Residue-level contacts at the interface:
Residue L49 in protein 2 contacts residue V50 in protein 1 (closest heavy-atom distance 3.8 Å).
Residue V74 in protein 2 contacts residue M78 in protein 1 (closest heavy-atom distance 3.2 Å).
Residue A17 in protein 2 contacts residue N18 in protein 1 (closest heavy-atom distance 3.9 Å).
Residue K28 in protein 2 interacts with residue T24 in protein 1 (closest heavy-atom distance 3.7 Å).
Residue Q6 in protein 2 contacts residue Q11 in protein 1 (closest heavy-atom distance 3.8 Å).
Residue L49 in protein 2 interacts with residue L49 in protein 1 (closest heavy-atom distance 3.7 Å).
Residue L21 in protein 2 contacts residue L21 in protein 1 (closest heavy-atom distance 3.5 Å).
Residue L63 in protein 2 contacts residue L60 in protein 1 (closest heavy-atom distance 3.9 Å).
Residue K28 in protein 2 is in contact with residue L31 in protein 1 (closest heavy-atom distance 3.5 Å).
Residue L31 in protein 2 is in contact with residue E32 in protein 1 (closest heavy-atom distance 3.7 Å).
Residue Q20 in protein 2 is in contact with residue M25 in protein 1 (closest heavy-atom distance 3.7 Å).
Residue M13 in protein 2 contacts residue L14 in protein 1 (closest heavy-atom distance 3.8 Å).
Residue D27 in protein 2 is in contact with residue K28 in protein 1 (closest heavy-atom distance 3.6 Å).
Residue L14 in protein 2 is in contact with residue M13 in protein 1 (closest heavy-atom distance 3.5 Å).
Residue T24 in protein 2 contacts residue M25 in protein 1 (closest heavy-atom distance 3.9 Å).
Residue T24 in protein 2 is in contact with residue L21 in protein 1 (closest heavy-atom distance 3.8 Å).
Residue L14 in protein 2 is in contact with residue L14 in protein 1 (closest heavy-atom distance 3.9 Å).
Residue T3 in protein 2 interacts with residue V7 in protein 1 (closest heavy-atom distance 3.6 Å).
Residue Q11 in protein 2 contacts residue Q6 in protein 1 (closest heavy-atom distance 3.9 Å).
Residue Q77 in protein 2 interacts with residue M78 in protein 1 (closest heavy-atom distance 3.5 Å).
Residue T3 in protein 2 is in contact with residue T3 in protein 1 (closest heavy-atom distance 2.9 Å).
Residue L59 in protein 2 interacts with residue Q64 in protein 1 (closest heavy-atom distance 3.8 Å).
Residue S42 in protein 2 is in contact with residue I46 in protein 1 (closest heavy-atom distance 3.9 Å).
Residue L10 in protein 2 interacts with residue Q11 in protein 1 (closest heavy-atom distance 3.9 Å).
Residue S38 in protein 2 contacts residue S39 in protein 1 (closest heavy-atom distance 3.8 Å).
Residue L81 in protein 2 interacts with residue L81 in protein 1 (closest heavy-atom distance 3.2 Å).
Residue T3 in protein 2 contacts residue R4 in protein 1 (closest heavy-atom distance 3.5 Å).
Residue T24 in protein 2 contacts residue T24 in protein 1 (closest heavy-atom distance 3.5 Å).
Residue L21 in protein 2 is in contact with residue T24 in protein 1 (closest heavy-atom distance 3.8 Å).
Residue V7 in protein 2 contacts residue L10 in protein 1 (closest heavy-atom distance 3.8 Å).
Residue M78 in protein 2 contacts residue M78 in protein 1 (closest heavy-atom distance 3.7 Å).
Residue Q77 in protein 2 is in contact with residue Q75 in protein 1 (closest heavy-atom distance 3.2 Å).
Residue L21 in protein 2 contacts residue Q20 in protein 1 (closest heavy-atom distance 3.3 Å).
Residue R52 in protein 2 contacts residue E57 in protein 1 (closest heavy-atom distance 3.0 Å).
Residue Q6 in protein 2 contacts residue V7 in protein 1 (closest heavy-atom distance 3.8 Å).
Residue I35 in protein 2 interacts with residue I35 in protein 1 (closest heavy-atom distance 3.4 Å).
Residue M78 in protein 2 interacts with residue L81 in protein 1 (closest heavy-atom distance 4.0 Å).
Residue M82 in protein 2 interacts with residue L81 in protein 1 (closest heavy-atom distance 3.5 Å).
Residue T24 in protein 2 contacts residue K28 in protein 1 (closest heavy-atom distance 3.8 Å).
Residue L31 in protein 2 contacts residue I35 in protein 1 (closest heavy-atom distance 3.8 Å).
Residue V7 in protein 2 interacts with residue V7 in protein 1 (closest heavy-atom distance 3.5 Å).
Residue I35 in protein 2 interacts with residue F34 in protein 1 (closest heavy-atom distance 3.8 Å).
Residue A70 in protein 2 contacts residue K71 in protein 1 (closest heavy-atom distance 3.9 Å).
Residue Q45 in protein 2 is in contact with residue I46 in protein 1 (closest heavy-atom distance 3.5 Å).
Residue V74 in protein 2 contacts residue V74 in protein 1 (closest heavy-atom distance 3.3 Å).
Residue S56 in protein 2 contacts residue L60 in protein 1 (closest heavy-atom distance 3.5 Å).
Residue L63 in protein 2 contacts residue Q64 in protein 1 (closest heavy-atom distance 3.9 Å).
Residue F34 in protein 2 contacts residue I35 in protein 1 (closest heavy-atom distance 3.8 Å).
Residue Q20 in protein 2 contacts residue L21 in protein 1 (closest heavy-atom distance 3.4 Å).
Residue S56 in protein 2 contacts residue E57 in protein 1 (closest heavy-atom distance 3.8 Å).
Residue V7 in protein 2 interacts with residue T3 in protein 1 (closest heavy-atom distance 3.7 Å).
Residue R52 in protein 2 is in contact with residue Q54 in protein 1 (closest heavy-atom distance 3.8 Å).
Residue V7 in protein 2 is in contact with residue Q6 in protein 1 (closest heavy-atom distance 3.7 Å).
Residue L81 in protein 2 is in contact with residue M82 in protein 1 (closest heavy-atom distance 3.4 Å).
Residue L31 in protein 2 interacts with residue K28 in protein 1 (closest heavy-atom distance 3.8 Å).
Residue L60 in protein 2 interacts with residue L60 in protein 1 (closest heavy-atom distance 3.7 Å).
Residue K28 in protein 2 is in contact with residue K28 in protein 1 (closest heavy-atom distance 3.7 Å).
Residue K28 in protein 2 contacts residue D27 in protein 1 (closest heavy-atom distance 3.2 Å).
Residue L10 in protein 2 interacts with residue V7 in protein 1 (closest heavy-atom distance 3.7 Å).
Residue E32 in protein 2 is in contact with residue L31 in protein 1 (closest heavy-atom distance 3.8 Å).

Sequence of protein 2:
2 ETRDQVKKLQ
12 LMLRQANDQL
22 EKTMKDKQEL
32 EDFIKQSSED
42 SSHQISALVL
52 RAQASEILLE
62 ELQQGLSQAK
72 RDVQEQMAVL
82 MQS

Sequence of protein 1:
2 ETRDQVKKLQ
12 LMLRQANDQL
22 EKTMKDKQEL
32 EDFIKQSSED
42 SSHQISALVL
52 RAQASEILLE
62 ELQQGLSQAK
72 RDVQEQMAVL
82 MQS

These two protein chains interact to form a complex.